Sequence of the first protein:
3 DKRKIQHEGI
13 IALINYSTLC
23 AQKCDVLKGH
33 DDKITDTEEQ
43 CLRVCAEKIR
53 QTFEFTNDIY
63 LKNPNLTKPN

The following describes two proteins that form a bound complex.

Interface contacts:
Residue V164 in the second protein contacts residue D33 in the first protein (closest heavy-atom distance 3.9 Å).
Residue R165 in the second protein is in contact with residue D33 in the first protein (closest heavy-atom distance 4.0 Å).
Residue N163 in the second protein contacts residue K35 in the first protein (closest heavy-atom distance 4.1 Å).
Residue V164 in the second protein contacts residue D34 in the first protein (closest heavy-atom distance 3.8 Å).
Residue R165 in the second protein is in contact with residue K35 in the first protein (closest heavy-atom distance 4.0 Å).

Sequence of the second protein:
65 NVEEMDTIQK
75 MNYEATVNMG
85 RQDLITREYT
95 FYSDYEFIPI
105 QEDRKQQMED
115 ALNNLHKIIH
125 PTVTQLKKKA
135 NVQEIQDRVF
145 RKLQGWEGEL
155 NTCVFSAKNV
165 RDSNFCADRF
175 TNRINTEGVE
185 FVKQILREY